Sequence of the first protein:
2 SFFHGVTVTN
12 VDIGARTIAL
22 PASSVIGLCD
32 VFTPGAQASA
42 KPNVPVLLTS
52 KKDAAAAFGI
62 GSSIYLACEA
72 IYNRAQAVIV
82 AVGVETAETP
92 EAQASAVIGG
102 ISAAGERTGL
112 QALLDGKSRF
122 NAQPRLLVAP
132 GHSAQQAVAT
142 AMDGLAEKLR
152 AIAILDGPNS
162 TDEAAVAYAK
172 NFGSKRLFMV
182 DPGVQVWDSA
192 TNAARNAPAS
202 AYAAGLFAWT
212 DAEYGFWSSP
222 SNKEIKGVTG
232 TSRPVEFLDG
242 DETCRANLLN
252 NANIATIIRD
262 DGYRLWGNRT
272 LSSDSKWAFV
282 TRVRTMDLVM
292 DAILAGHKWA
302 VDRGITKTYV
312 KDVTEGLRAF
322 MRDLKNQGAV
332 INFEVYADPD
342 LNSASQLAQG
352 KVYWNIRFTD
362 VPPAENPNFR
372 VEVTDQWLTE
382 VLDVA

The following describes two proteins that form a bound complex.

Contacts between the two chains:
Residue V7 in the second protein is in contact with residue F238 in the first protein (closest heavy-atom distance 4.8 Å).
Residue F4 in the second protein contacts residue G241 in the first protein (closest heavy-atom distance 4.6 Å).
Residue T8 in the second protein is in contact with residue N369 in the first protein (closest heavy-atom distance 2.9 Å).
Residue F3 in the second protein is in contact with residue N248 in the first protein (closest heavy-atom distance 4.5 Å).
Residue V9 in the second protein interacts with residue F370 in the first protein (closest heavy-atom distance 3.6 Å).
Residue H5 in the second protein interacts with residue F238 in the first protein (closest heavy-atom distance 3.7 Å).
Residue G6 in the second protein contacts residue F238 in the first protein (closest heavy-atom distance 4.0 Å).
Residue F3 in the second protein contacts residue N252 in the first protein (closest heavy-atom distance 2.9 Å).
Residue H5 in the second protein interacts with residue N248 in the first protein (closest heavy-atom distance 4.9 Å).
Residue G6 in the second protein is in contact with residue E366 in the first protein (closest heavy-atom distance 4.4 Å).
Residue H5 in the second protein interacts with residue E366 in the first protein (closest heavy-atom distance 3.1 Å).
Residue H5 in the second protein contacts residue N367 in the first protein (closest heavy-atom distance 4.7 Å).
Residue D13 in the second protein is in contact with residue E373 in the first protein (closest heavy-atom distance 3.5 Å).
Residue I14 in the second protein contacts residue V372 in the first protein (closest heavy-atom distance 4.9 Å).
Residue N11 in the second protein interacts with residue E373 in the first protein (closest heavy-atom distance 4.7 Å).
Residue A16 in the second protein contacts residue Q377 in the first protein (closest heavy-atom distance 3.9 Å).
Residue H5 in the second protein interacts with residue N251 in the first protein (closest heavy-atom distance 4.0 Å).
Residue F3 in the second protein contacts residue N251 in the first protein (closest heavy-atom distance 3.0 Å).
Residue T10 in the second protein interacts with residue V372 in the first protein (closest heavy-atom distance 3.1 Å).
Residue F4 in the second protein is in contact with residue D242 in the first protein (closest heavy-atom distance 4.1 Å).
Residue A16 in the second protein is in contact with residue E373 in the first protein (closest heavy-atom distance 4.9 Å).
Residue H5 in the second protein interacts with residue S222 in the first protein (closest heavy-atom distance 2.9 Å).
Residue F3 in the second protein interacts with residue R270 in the first protein (closest heavy-atom distance 3.2 Å).
Residue H5 in the second protein interacts with residue G268 in the first protein (closest heavy-atom distance 3.3 Å).
Residue I14 in the second protein contacts residue R371 in the first protein (closest heavy-atom distance 3.4 Å).
Residue F4 in the second protein contacts residue N248 in the first protein (closest heavy-atom distance 3.7 Å).
Residue V12 in the second protein is in contact with residue E373 in the first protein (closest heavy-atom distance 3.4 Å).
Residue V7 in the second protein interacts with residue P368 in the first protein (closest heavy-atom distance 3.3 Å).
Residue G6 in the second protein is in contact with residue W267 in the first protein (closest heavy-atom distance 3.6 Å).
Residue F3 in the second protein interacts with residue N254 in the first protein (closest heavy-atom distance 3.6 Å).
Residue V7 in the second protein is in contact with residue F370 in the first protein (closest heavy-atom distance 3.3 Å).
Residue F4 in the second protein is in contact with residue N367 in the first protein (closest heavy-atom distance 2.9 Å).
Residue F3 in the second protein interacts with residue E366 in the first protein (closest heavy-atom distance 4.7 Å).
Residue T8 in the second protein is in contact with residue D240 in the first protein (closest heavy-atom distance 4.4 Å).
Residue T10 in the second protein contacts residue N369 in the first protein (closest heavy-atom distance 4.7 Å).
Residue T8 in the second protein contacts residue F370 in the first protein (closest heavy-atom distance 3.0 Å).
Residue N11 in the second protein contacts residue V372 in the first protein (closest heavy-atom distance 3.4 Å).
Residue G6 in the second protein contacts residue N367 in the first protein (closest heavy-atom distance 3.1 Å).
Residue V7 in the second protein interacts with residue D240 in the first protein (closest heavy-atom distance 3.3 Å).
Residue S2 in the second protein contacts residue N252 in the first protein (closest heavy-atom distance 3.2 Å).
Residue F4 in the second protein interacts with residue N252 in the first protein (closest heavy-atom distance 4.3 Å).
Residue F4 in the second protein interacts with residue F238 in the first protein (closest heavy-atom distance 4.0 Å).
Residue V9 in the second protein contacts residue D240 in the first protein (closest heavy-atom distance 3.7 Å).
Residue F4 in the second protein interacts with residue E366 in the first protein (closest heavy-atom distance 4.0 Å).
Residue H5 in the second protein is in contact with residue N269 in the first protein (closest heavy-atom distance 4.4 Å).
Residue S2 in the second protein interacts with residue D242 in the first protein (closest heavy-atom distance 4.8 Å).
Residue V7 in the second protein interacts with residue N367 in the first protein (closest heavy-atom distance 4.8 Å).
Residue T8 in the second protein interacts with residue P368 in the first protein (closest heavy-atom distance 3.0 Å).
Residue V12 in the second protein interacts with residue R371 in the first protein (closest heavy-atom distance 3.7 Å).
Residue F4 in the second protein is in contact with residue D240 in the first protein (closest heavy-atom distance 4.1 Å).
Residue I14 in the second protein is in contact with residue E373 in the first protein (closest heavy-atom distance 2.8 Å).
Residue V9 in the second protein contacts residue V372 in the first protein (closest heavy-atom distance 4.1 Å).
Residue T10 in the second protein is in contact with residue F370 in the first protein (closest heavy-atom distance 3.0 Å).
Residue H5 in the second protein interacts with residue W267 in the first protein (closest heavy-atom distance 3.0 Å).
Residue F4 in the second protein is in contact with residue L239 in the first protein (closest heavy-atom distance 3.3 Å).
Residue T10 in the second protein interacts with residue R371 in the first protein (closest heavy-atom distance 3.3 Å).
Residue T8 in the second protein contacts residue N367 in the first protein (closest heavy-atom distance 3.4 Å).
Residue G15 in the second protein contacts residue E373 in the first protein (closest heavy-atom distance 3.7 Å).
Residue V12 in the second protein contacts residue V372 in the first protein (closest heavy-atom distance 3.2 Å).
Residue G6 in the second protein contacts residue P368 in the first protein (closest heavy-atom distance 3.1 Å).

Sequence of the second protein:
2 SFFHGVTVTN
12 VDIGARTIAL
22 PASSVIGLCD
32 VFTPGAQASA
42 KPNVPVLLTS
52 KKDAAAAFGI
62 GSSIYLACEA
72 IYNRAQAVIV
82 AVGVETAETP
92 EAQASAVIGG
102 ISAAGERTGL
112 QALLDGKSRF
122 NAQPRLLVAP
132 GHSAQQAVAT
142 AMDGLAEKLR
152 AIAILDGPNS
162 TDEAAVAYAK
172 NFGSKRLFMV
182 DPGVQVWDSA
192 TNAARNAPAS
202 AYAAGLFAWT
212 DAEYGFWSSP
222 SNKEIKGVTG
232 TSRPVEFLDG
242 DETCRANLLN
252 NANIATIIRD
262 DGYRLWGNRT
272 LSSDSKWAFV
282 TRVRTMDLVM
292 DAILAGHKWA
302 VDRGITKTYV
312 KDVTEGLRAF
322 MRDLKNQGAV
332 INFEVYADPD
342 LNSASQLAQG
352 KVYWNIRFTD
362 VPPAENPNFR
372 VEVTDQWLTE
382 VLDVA